Sequence of chain A:
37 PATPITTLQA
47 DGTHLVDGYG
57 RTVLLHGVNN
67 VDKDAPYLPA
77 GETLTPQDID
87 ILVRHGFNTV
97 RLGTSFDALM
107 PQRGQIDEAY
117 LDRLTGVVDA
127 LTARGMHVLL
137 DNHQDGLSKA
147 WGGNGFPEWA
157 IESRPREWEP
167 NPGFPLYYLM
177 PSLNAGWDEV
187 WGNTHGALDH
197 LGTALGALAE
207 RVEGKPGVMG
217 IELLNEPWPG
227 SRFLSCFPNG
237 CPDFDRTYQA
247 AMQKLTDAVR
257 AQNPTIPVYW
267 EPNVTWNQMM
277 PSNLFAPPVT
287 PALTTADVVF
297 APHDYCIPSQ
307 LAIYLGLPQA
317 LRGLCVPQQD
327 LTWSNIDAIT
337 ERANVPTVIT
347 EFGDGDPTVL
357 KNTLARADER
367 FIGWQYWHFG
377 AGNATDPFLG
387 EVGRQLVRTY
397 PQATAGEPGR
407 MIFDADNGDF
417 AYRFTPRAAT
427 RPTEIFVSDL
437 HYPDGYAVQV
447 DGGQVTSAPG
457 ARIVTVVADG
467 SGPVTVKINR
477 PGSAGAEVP

Sequence of chain B:
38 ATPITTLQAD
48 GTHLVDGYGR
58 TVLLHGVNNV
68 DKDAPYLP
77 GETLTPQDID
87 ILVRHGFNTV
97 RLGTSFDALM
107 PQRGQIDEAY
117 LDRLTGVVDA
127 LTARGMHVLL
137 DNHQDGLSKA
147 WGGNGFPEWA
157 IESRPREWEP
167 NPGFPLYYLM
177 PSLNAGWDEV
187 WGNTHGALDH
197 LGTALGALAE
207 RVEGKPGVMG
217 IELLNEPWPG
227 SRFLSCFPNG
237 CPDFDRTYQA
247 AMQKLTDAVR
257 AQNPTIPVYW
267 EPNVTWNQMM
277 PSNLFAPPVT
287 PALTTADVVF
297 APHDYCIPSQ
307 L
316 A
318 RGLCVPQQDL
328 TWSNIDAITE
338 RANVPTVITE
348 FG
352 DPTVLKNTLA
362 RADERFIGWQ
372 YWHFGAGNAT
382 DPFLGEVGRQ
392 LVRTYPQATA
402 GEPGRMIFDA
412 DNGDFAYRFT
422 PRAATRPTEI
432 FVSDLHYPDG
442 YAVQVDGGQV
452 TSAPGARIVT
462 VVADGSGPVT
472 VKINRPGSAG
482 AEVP

This data describes a binding interaction between two proteins.

Residue-level contacts at the interface:
Residue S231 in chain A contacts residue P166 in chain B (closest heavy-atom distance 3.6 Å).
Residue L175 in chain A contacts residue L175 in chain B (closest heavy-atom distance 4.4 Å).
Residue P166 in chain A contacts residue L230 in chain B (closest heavy-atom distance 3.9 Å).
Residue L313 in chain A is in contact with residue L327 in chain B (closest heavy-atom distance 4.7 Å).
Residue L317 in chain A contacts residue L320 in chain B (closest heavy-atom distance 4.1 Å).
Residue L230 in chain A interacts with residue P166 in chain B (closest heavy-atom distance 4.1 Å).
Residue W164 in chain A interacts with residue R228 in chain B (closest heavy-atom distance 2.8 Å).
Residue P314 in chain A interacts with residue L327 in chain B (closest heavy-atom distance 4.1 Å).
Residue L230 in chain A contacts residue P168 in chain B (closest heavy-atom distance 4.0 Å).
Residue M176 in chain A interacts with residue L230 in chain B (closest heavy-atom distance 3.9 Å).
Residue P168 in chain A interacts with residue L230 in chain B (closest heavy-atom distance 4.0 Å).
Residue P314 in chain A is in contact with residue M275 in chain B (closest heavy-atom distance 4.1 Å).
Residue S227 in chain A interacts with residue W164 in chain B (closest heavy-atom distance 4.6 Å).
Residue L172 in chain A interacts with residue L230 in chain B (closest heavy-atom distance 3.9 Å).
Residue L313 in chain A interacts with residue M276 in chain B (closest heavy-atom distance 3.7 Å).
Residue L313 in chain A interacts with residue Q274 in chain B (closest heavy-atom distance 4.6 Å).
Residue L311 in chain A is in contact with residue F233 in chain B (closest heavy-atom distance 4.2 Å).
Residue L320 in chain A interacts with residue L320 in chain B (closest heavy-atom distance 4.1 Å).
Residue F229 in chain A is in contact with residue L175 in chain B (closest heavy-atom distance 4.3 Å).
Residue F233 in chain A interacts with residue P168 in chain B (closest heavy-atom distance 4.2 Å).
Residue L175 in chain A contacts residue F229 in chain B (closest heavy-atom distance 4.3 Å).
Residue A316 in chain A is in contact with residue P323 in chain B (closest heavy-atom distance 3.9 Å).
Residue P166 in chain A interacts with residue S231 in chain B (closest heavy-atom distance 3.4 Å).
Residue P166 in chain A is in contact with residue R228 in chain B (closest heavy-atom distance 3.5 Å).
Residue L320 in chain A interacts with residue P304 in chain B (closest heavy-atom distance 3.9 Å).
Residue L317 in chain A interacts with residue P323 in chain B (closest heavy-atom distance 3.8 Å).
Residue P314 in chain A interacts with residue P323 in chain B (closest heavy-atom distance 3.8 Å).
Residue L317 in chain A interacts with residue M275 in chain B (closest heavy-atom distance 4.1 Å).
Residue L172 in chain A interacts with residue F233 in chain B (closest heavy-atom distance 3.5 Å).
Residue L320 in chain A contacts residue L307 in chain B (closest heavy-atom distance 4.4 Å).
Residue L230 in chain A interacts with residue L172 in chain B (closest heavy-atom distance 3.9 Å).
Residue R228 in chain A contacts residue P166 in chain B (closest heavy-atom distance 3.9 Å).
Residue S227 in chain A is in contact with residue P166 in chain B (closest heavy-atom distance 4.7 Å).
Residue R228 in chain A is in contact with residue E165 in chain B (closest heavy-atom distance 4.9 Å).
Residue G319 in chain A is in contact with residue L320 in chain B (closest heavy-atom distance 4.0 Å).
Residue E165 in chain A interacts with residue R228 in chain B (closest heavy-atom distance 4.5 Å).
Residue L317 in chain A interacts with residue Q324 in chain B (closest heavy-atom distance 4.4 Å).
Residue M275 in chain A interacts with residue L307 in chain B (closest heavy-atom distance 3.9 Å).
Residue F233 in chain A is in contact with residue L172 in chain B (closest heavy-atom distance 4.0 Å).
Residue L175 in chain A contacts residue L230 in chain B (closest heavy-atom distance 3.9 Å).
Residue L313 in chain A interacts with residue M275 in chain B (closest heavy-atom distance 3.8 Å).
Residue L230 in chain A interacts with residue L175 in chain B (closest heavy-atom distance 3.8 Å).
Residue Y310 in chain A is in contact with residue P234 in chain B (closest heavy-atom distance 4.5 Å).
Residue L311 in chain A contacts residue P234 in chain B (closest heavy-atom distance 3.6 Å).
Residue L230 in chain A is in contact with residue M176 in chain B (closest heavy-atom distance 3.8 Å).
Residue P168 in chain A contacts residue F233 in chain B (closest heavy-atom distance 4.2 Å).
Residue P166 in chain A contacts residue S227 in chain B (closest heavy-atom distance 4.0 Å).
Residue R228 in chain A interacts with residue W164 in chain B (closest heavy-atom distance 2.6 Å).
Residue L311 in chain A is in contact with residue M276 in chain B (closest heavy-atom distance 4.8 Å).
Residue L317 in chain A is in contact with residue P304 in chain B (closest heavy-atom distance 4.0 Å).